Sequence of protein 1:
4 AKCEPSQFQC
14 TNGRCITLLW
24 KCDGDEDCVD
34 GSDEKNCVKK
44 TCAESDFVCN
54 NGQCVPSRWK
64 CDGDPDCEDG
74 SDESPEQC

This data describes a binding interaction between two proteins.

Sequence of protein 2:
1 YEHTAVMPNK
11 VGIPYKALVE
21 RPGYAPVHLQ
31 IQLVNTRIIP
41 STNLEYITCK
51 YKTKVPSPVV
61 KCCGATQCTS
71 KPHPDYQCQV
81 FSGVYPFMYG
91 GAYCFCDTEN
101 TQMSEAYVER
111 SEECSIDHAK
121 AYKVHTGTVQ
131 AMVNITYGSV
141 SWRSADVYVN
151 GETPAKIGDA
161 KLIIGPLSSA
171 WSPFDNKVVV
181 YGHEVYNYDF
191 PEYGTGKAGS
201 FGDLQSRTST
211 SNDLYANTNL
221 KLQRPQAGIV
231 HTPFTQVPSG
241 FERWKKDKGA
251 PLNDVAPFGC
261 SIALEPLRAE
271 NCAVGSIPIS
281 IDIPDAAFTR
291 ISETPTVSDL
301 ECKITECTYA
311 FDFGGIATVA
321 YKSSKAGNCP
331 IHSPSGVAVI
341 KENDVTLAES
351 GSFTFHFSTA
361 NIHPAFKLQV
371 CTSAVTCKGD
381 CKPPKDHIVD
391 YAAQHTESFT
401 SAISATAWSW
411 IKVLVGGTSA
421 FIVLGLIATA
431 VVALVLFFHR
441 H

Residue-level contacts at the interface:
Residue Y85 in protein 2 interacts with residue A4 in protein 1 (closest heavy-atom distance 3.2 Å).
Residue Y89 in protein 2 interacts with residue N15 in protein 1 (closest heavy-atom distance 4.1 Å).
Residue F87 in protein 2 is in contact with residue A4 in protein 1 (closest heavy-atom distance 4.7 Å).
Residue M88 in protein 2 interacts with residue R17 in protein 1 (closest heavy-atom distance 3.1 Å).
Residue D97 in protein 2 contacts residue A4 in protein 1 (closest heavy-atom distance 3.1 Å).
Residue Y89 in protein 2 is in contact with residue R17 in protein 1 (closest heavy-atom distance 4.7 Å).
Residue A92 in protein 2 contacts residue N15 in protein 1 (closest heavy-atom distance 3.6 Å).
Residue F87 in protein 2 contacts residue N15 in protein 1 (closest heavy-atom distance 4.7 Å).
Residue F87 in protein 2 is in contact with residue R17 in protein 1 (closest heavy-atom distance 3.6 Å).
Residue F87 in protein 2 is in contact with residue G16 in protein 1 (closest heavy-atom distance 3.4 Å).
Residue G91 in protein 2 interacts with residue N15 in protein 1 (closest heavy-atom distance 3.1 Å).
Residue Y85 in protein 2 is in contact with residue G16 in protein 1 (closest heavy-atom distance 5.0 Å).
Residue M88 in protein 2 interacts with residue N15 in protein 1 (closest heavy-atom distance 4.9 Å).
Residue G90 in protein 2 contacts residue N15 in protein 1 (closest heavy-atom distance 3.9 Å).
Residue A92 in protein 2 is in contact with residue G16 in protein 1 (closest heavy-atom distance 4.8 Å).
Residue D97 in protein 2 contacts residue K5 in protein 1 (closest heavy-atom distance 3.0 Å).